This data describes a binding interaction between two proteins.

Interface contacts:
Residue S250 in chain B is in contact with residue W132 in chain A (closest heavy-atom distance 3.6 Å).
Residue W102 in chain B contacts residue M152 in chain A (closest heavy-atom distance 3.4 Å).
Residue V284 in chain B interacts with residue R166 in chain A (closest heavy-atom distance 3.7 Å).
Residue V337 in chain B contacts residue R133 in chain A (closest heavy-atom distance 3.5 Å).
Residue E99 in chain B interacts with residue K153 in chain A (closest heavy-atom distance 3.5 Å).
Residue I92 in chain B is in contact with residue S149 in chain A (closest heavy-atom distance 3.6 Å).
Residue W69 in chain B is in contact with residue Y148 in chain A (closest heavy-atom distance 3.6 Å).
Residue P70 in chain B interacts with residue Y144 in chain A (closest heavy-atom distance 3.5 Å).
Residue D327 in chain B is in contact with residue Y143 in chain A (closest heavy-atom distance 3.7 Å).
Residue N334 in chain B interacts with residue E128 in chain A (closest heavy-atom distance 3.6 Å).
Residue H333 in chain B contacts residue K135 in chain A (closest heavy-atom distance 3.6 Å).
Residue V280 in chain B is in contact with residue R162 in chain A (closest heavy-atom distance 3.4 Å).
Residue F101 in chain B is in contact with residue D157 in chain A (closest heavy-atom distance 3.6 Å).
Residue P70 in chain B interacts with residue W132 in chain A (closest heavy-atom distance 3.7 Å).
Residue I73 in chain B contacts residue W141 in chain A (closest heavy-atom distance 3.4 Å).
Residue R91 in chain B is in contact with residue W141 in chain A (closest heavy-atom distance 3.4 Å).
Residue V326 in chain B interacts with residue Y143 in chain A (closest heavy-atom distance 2.5 Å).
Residue W69 in chain B interacts with residue W132 in chain A (closest heavy-atom distance 3.0 Å).
Residue E336 in chain B is in contact with residue R134 in chain A (closest heavy-atom distance 3.6 Å).
Residue F101 in chain B contacts residue M152 in chain A (closest heavy-atom distance 3.6 Å).
Residue K71 in chain B contacts residue R133 in chain A (closest heavy-atom distance 4.0 Å).
Residue Q95 in chain B contacts residue G146 in chain A (closest heavy-atom distance 3.7 Å).
Residue R283 in chain B interacts with residue E156 in chain A (closest heavy-atom distance 3.2 Å).
Residue F101 in chain B interacts with residue E156 in chain A (closest heavy-atom distance 3.4 Å).
Residue Q95 in chain B contacts residue V145 in chain A (closest heavy-atom distance 3.8 Å).
Residue I92 in chain B interacts with residue V145 in chain A (closest heavy-atom distance 3.8 Å).
Residue R91 in chain B is in contact with residue V145 in chain A (closest heavy-atom distance 3.9 Å).
Residue P251 in chain B interacts with residue W132 in chain A (closest heavy-atom distance 3.5 Å).
Residue N334 in chain B interacts with residue Q131 in chain A (closest heavy-atom distance 3.2 Å).
Residue T332 in chain B is in contact with residue K135 in chain A (closest heavy-atom distance 3.8 Å).
Residue N96 in chain B interacts with residue M152 in chain A (closest heavy-atom distance 3.5 Å).
Residue R272 in chain B interacts with residue E155 in chain A (closest heavy-atom distance 2.4 Å).
Residue S277 in chain B contacts residue R162 in chain A (closest heavy-atom distance 3.6 Å).
Residue P70 in chain B interacts with residue L136 in chain A (closest heavy-atom distance 3.9 Å).
Residue I92 in chain B contacts residue Y148 in chain A (closest heavy-atom distance 3.6 Å).
Residue E72 in chain B interacts with residue W141 in chain A (closest heavy-atom distance 3.2 Å).
Residue I92 in chain B contacts residue M152 in chain A (closest heavy-atom distance 3.8 Å).
Residue N334 in chain B is in contact with residue A129 in chain A (closest heavy-atom distance 2.4 Å).
Residue R283 in chain B interacts with residue V163 in chain A (closest heavy-atom distance 3.8 Å).
Residue Q87 in chain B is in contact with residue W141 in chain A (closest heavy-atom distance 3.9 Å).
Residue F101 in chain B is in contact with residue K153 in chain A (closest heavy-atom distance 3.5 Å).
Residue N96 in chain B contacts residue S149 in chain A (closest heavy-atom distance 3.4 Å).
Residue C338 in chain B is in contact with residue K135 in chain A (closest heavy-atom distance 3.8 Å).
Residue E72 in chain B is in contact with residue L136 in chain A (closest heavy-atom distance 3.7 Å).
Residue R91 in chain B interacts with residue E138 in chain A (closest heavy-atom distance 3.6 Å).
Residue P329 in chain B is in contact with residue K139 in chain A (closest heavy-atom distance 3.7 Å).
Residue C338 in chain B interacts with residue R134 in chain A (closest heavy-atom distance 3.2 Å).
Residue A249 in chain B contacts residue W132 in chain A (closest heavy-atom distance 3.5 Å).
Residue P329 in chain B contacts residue E140 in chain A (closest heavy-atom distance 3.9 Å).
Residue L84 in chain B contacts residue Y148 in chain A (closest heavy-atom distance 3.5 Å).
Residue Q279 in chain B contacts residue I159 in chain A (closest heavy-atom distance 3.5 Å).
Residue E336 in chain B interacts with residue K135 in chain A (closest heavy-atom distance 3.2 Å).
Residue A328 in chain B interacts with residue Y143 in chain A (closest heavy-atom distance 3.5 Å).
Residue R283 in chain B interacts with residue I159 in chain A (closest heavy-atom distance 3.7 Å).
Residue R91 in chain B is in contact with residue D142 in chain A (closest heavy-atom distance 3.9 Å).
Residue E72 in chain B is in contact with residue R134 in chain A (closest heavy-atom distance 3.5 Å).
Residue P329 in chain B contacts residue Y143 in chain A (closest heavy-atom distance 3.6 Å).
Residue K71 in chain B is in contact with residue W132 in chain A (closest heavy-atom distance 3.2 Å).
Residue I276 in chain B interacts with residue I159 in chain A (closest heavy-atom distance 3.4 Å).
Residue F325 in chain B contacts residue Y144 in chain A (closest heavy-atom distance 3.7 Å).

Sequence of chain B:
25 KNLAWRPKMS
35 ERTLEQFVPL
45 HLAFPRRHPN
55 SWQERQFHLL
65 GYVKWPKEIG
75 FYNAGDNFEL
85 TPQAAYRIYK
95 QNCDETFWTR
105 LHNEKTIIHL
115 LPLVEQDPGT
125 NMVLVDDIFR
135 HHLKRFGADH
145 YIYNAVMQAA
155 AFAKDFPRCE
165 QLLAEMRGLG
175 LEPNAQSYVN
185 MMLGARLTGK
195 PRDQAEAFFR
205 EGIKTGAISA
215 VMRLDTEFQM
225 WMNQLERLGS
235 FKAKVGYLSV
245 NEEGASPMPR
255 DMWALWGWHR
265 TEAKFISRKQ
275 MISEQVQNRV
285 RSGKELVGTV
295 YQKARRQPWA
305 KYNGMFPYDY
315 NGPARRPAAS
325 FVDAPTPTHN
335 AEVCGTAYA

Sequence of chain A:
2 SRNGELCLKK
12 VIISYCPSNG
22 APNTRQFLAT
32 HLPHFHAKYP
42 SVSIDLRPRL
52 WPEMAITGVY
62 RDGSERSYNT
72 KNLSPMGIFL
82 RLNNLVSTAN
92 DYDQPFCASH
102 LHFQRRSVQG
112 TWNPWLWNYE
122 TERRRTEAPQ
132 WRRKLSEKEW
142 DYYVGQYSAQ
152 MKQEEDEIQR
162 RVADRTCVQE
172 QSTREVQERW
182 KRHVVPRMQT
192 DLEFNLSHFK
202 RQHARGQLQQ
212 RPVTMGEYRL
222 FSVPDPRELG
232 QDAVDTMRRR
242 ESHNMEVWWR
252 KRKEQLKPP